Sequence of chain B:
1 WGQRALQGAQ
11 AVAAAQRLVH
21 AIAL

Sequence of chain A:
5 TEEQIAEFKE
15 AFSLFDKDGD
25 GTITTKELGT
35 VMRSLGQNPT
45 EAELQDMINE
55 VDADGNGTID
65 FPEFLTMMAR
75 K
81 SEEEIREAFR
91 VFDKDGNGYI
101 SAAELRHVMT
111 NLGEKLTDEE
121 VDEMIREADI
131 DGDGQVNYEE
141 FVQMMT

This data describes a binding interaction between two proteins.

Interface contacts:
Residue A88 in chain A is in contact with residue A9 in chain B (closest heavy-atom distance 4.4 Å).
Residue E84 in chain A interacts with residue Q10 in chain B (closest heavy-atom distance 4.3 Å).
Residue M109 in chain A interacts with residue A5 in chain B (closest heavy-atom distance 3.5 Å).
Residue M145 in chain A is in contact with residue L6 in chain B (closest heavy-atom distance 3.4 Å).
Residue F141 in chain A contacts residue L6 in chain B (closest heavy-atom distance 4.2 Å).
Residue A128 in chain A interacts with residue W1 in chain B (closest heavy-atom distance 4.1 Å).
Residue V91 in chain A is in contact with residue Q16 in chain B (closest heavy-atom distance 4.5 Å).
Residue V91 in chain A is in contact with residue V12 in chain B (closest heavy-atom distance 4.7 Å).
Residue I100 in chain A contacts residue W1 in chain B (closest heavy-atom distance 4.8 Å).
Residue L112 in chain A contacts residue A9 in chain B (closest heavy-atom distance 3.9 Å).
Residue L105 in chain A interacts with residue W1 in chain B (closest heavy-atom distance 3.6 Å).
Residue L112 in chain A interacts with residue V12 in chain B (closest heavy-atom distance 4.4 Å).
Residue E114 in chain A interacts with residue A5 in chain B (closest heavy-atom distance 4.4 Å).
Residue E127 in chain A is in contact with residue W1 in chain B (closest heavy-atom distance 4.2 Å).
Residue F141 in chain A is in contact with residue W1 in chain B (closest heavy-atom distance 3.2 Å).
Residue F92 in chain A is in contact with residue A5 in chain B (closest heavy-atom distance 4.1 Å).
Residue V108 in chain A contacts residue A9 in chain B (closest heavy-atom distance 4.7 Å).
Residue E84 in chain A interacts with residue R17 in chain B (closest heavy-atom distance 3.9 Å).
Residue M124 in chain A interacts with residue W1 in chain B (closest heavy-atom distance 2.7 Å).
Residue I125 in chain A contacts residue W1 in chain B (closest heavy-atom distance 4.5 Å).
Residue A88 in chain A contacts residue Q10 in chain B (closest heavy-atom distance 3.4 Å).
Residue F92 in chain A is in contact with residue W1 in chain B (closest heavy-atom distance 4.3 Å).
Residue E87 in chain A contacts residue A13 in chain B (closest heavy-atom distance 4.0 Å).
Residue V136 in chain A contacts residue W1 in chain B (closest heavy-atom distance 3.6 Å).
Residue G113 in chain A interacts with residue R4 in chain B (closest heavy-atom distance 4.2 Å).
Residue L112 in chain A contacts residue R4 in chain B (closest heavy-atom distance 3.7 Å).
Residue E114 in chain A interacts with residue R4 in chain B (closest heavy-atom distance 3.8 Å).
Residue L112 in chain A is in contact with residue G8 in chain B (closest heavy-atom distance 4.2 Å).
Residue I85 in chain A interacts with residue Q10 in chain B (closest heavy-atom distance 4.9 Å).
Residue L112 in chain A interacts with residue A5 in chain B (closest heavy-atom distance 3.9 Å).
Residue M145 in chain A is in contact with residue Q10 in chain B (closest heavy-atom distance 4.1 Å).
Residue M144 in chain A interacts with residue L6 in chain B (closest heavy-atom distance 5.0 Å).
Residue V91 in chain A contacts residue A13 in chain B (closest heavy-atom distance 3.4 Å).
Residue F92 in chain A contacts residue A9 in chain B (closest heavy-atom distance 3.8 Å).
Residue F92 in chain A is in contact with residue L6 in chain B (closest heavy-atom distance 4.7 Å).
Residue A88 in chain A contacts residue L6 in chain B (closest heavy-atom distance 4.5 Å).
Residue M109 in chain A contacts residue W1 in chain B (closest heavy-atom distance 4.4 Å).
Residue V91 in chain A interacts with residue A9 in chain B (closest heavy-atom distance 3.3 Å).
Residue E87 in chain A contacts residue R17 in chain B (closest heavy-atom distance 3.6 Å).
Residue M144 in chain A contacts residue W1 in chain B (closest heavy-atom distance 3.7 Å).